These two protein chains interact to form a complex.

Interface contacts:
Residue Q155 in chain B is in contact with residue F5 in chain A (closest heavy-atom distance 3.7 Å).
Residue H70 in chain B contacts residue I2 in chain A (closest heavy-atom distance 3.7 Å).
Residue Y159 in chain B is in contact with residue I2 in chain A (closest heavy-atom distance 3.9 Å).
Residue F9 in chain B interacts with residue I2 in chain A (closest heavy-atom distance 4.4 Å).
Residue H114 in chain B interacts with residue F7 in chain A (closest heavy-atom distance 3.8 Å).
Residue R97 in chain B contacts residue F7 in chain A (closest heavy-atom distance 3.6 Å).
Residue T80 in chain B interacts with residue L9 in chain A (closest heavy-atom distance 4.0 Å).
Residue T73 in chain B interacts with residue T8 in chain A (closest heavy-atom distance 3.9 Å).
Residue K66 in chain B interacts with residue I2 in chain A (closest heavy-atom distance 2.9 Å).
Residue Y159 in chain B interacts with residue L3 in chain A (closest heavy-atom distance 3.5 Å).
Residue Y7 in chain B contacts residue G1 in chain A (closest heavy-atom distance 3.1 Å).
Residue V67 in chain B interacts with residue I2 in chain A (closest heavy-atom distance 3.7 Å).
Residue H70 in chain B contacts residue V6 in chain A (closest heavy-atom distance 3.8 Å).
Residue Y59 in chain B is in contact with residue G1 in chain A (closest heavy-atom distance 4.4 Å).
Residue D77 in chain B interacts with residue L9 in chain A (closest heavy-atom distance 3.0 Å).
Residue W147 in chain B interacts with residue T8 in chain A (closest heavy-atom distance 3.0 Å).
Residue W147 in chain B is in contact with residue F7 in chain A (closest heavy-atom distance 3.5 Å).
Residue W147 in chain B interacts with residue L9 in chain A (closest heavy-atom distance 3.8 Å).
Residue K66 in chain B is in contact with residue L3 in chain A (closest heavy-atom distance 3.5 Å).
Residue Y123 in chain B interacts with residue L9 in chain A (closest heavy-atom distance 3.9 Å).
Residue L156 in chain B is in contact with residue L3 in chain A (closest heavy-atom distance 3.7 Å).
Residue Y116 in chain B is in contact with residue F7 in chain A (closest heavy-atom distance 4.2 Å).
Residue H114 in chain B is in contact with residue L3 in chain A (closest heavy-atom distance 4.6 Å).
Residue T143 in chain B contacts residue L9 in chain A (closest heavy-atom distance 2.7 Å).
Residue D77 in chain B is in contact with residue F7 in chain A (closest heavy-atom distance 4.8 Å).
Residue T73 in chain B is in contact with residue V6 in chain A (closest heavy-atom distance 3.4 Å).
Residue Y171 in chain B is in contact with residue G1 in chain A (closest heavy-atom distance 2.9 Å).
Residue V76 in chain B contacts residue T8 in chain A (closest heavy-atom distance 4.3 Å).
Residue K66 in chain B contacts residue V6 in chain A (closest heavy-atom distance 4.8 Å).
Residue Y99 in chain B contacts residue L3 in chain A (closest heavy-atom distance 3.0 Å).
Residue E63 in chain B contacts residue I2 in chain A (closest heavy-atom distance 2.9 Å).
Residue K146 in chain B interacts with residue T8 in chain A (closest heavy-atom distance 4.2 Å).
Residue K66 in chain B contacts residue G4 in chain A (closest heavy-atom distance 3.6 Å).
Residue Y116 in chain B contacts residue L9 in chain A (closest heavy-atom distance 4.3 Å).
Residue L81 in chain B contacts residue L9 in chain A (closest heavy-atom distance 3.8 Å).
Residue D77 in chain B interacts with residue T8 in chain A (closest heavy-atom distance 3.6 Å).
Residue R97 in chain B interacts with residue L3 in chain A (closest heavy-atom distance 3.5 Å).
Residue K146 in chain B contacts residue L9 in chain A (closest heavy-atom distance 2.6 Å).
Residue T73 in chain B interacts with residue F7 in chain A (closest heavy-atom distance 3.3 Å).
Residue M45 in chain B contacts residue I2 in chain A (closest heavy-atom distance 4.4 Å).
Residue L156 in chain B interacts with residue F5 in chain A (closest heavy-atom distance 4.0 Å).
Residue Y159 in chain B is in contact with residue G1 in chain A (closest heavy-atom distance 3.8 Å).
Residue E63 in chain B is in contact with residue G1 in chain A (closest heavy-atom distance 3.3 Å).
Residue A69 in chain B contacts residue V6 in chain A (closest heavy-atom distance 4.0 Å).
Residue Y99 in chain B is in contact with residue I2 in chain A (closest heavy-atom distance 3.3 Å).
Residue V152 in chain B interacts with residue F7 in chain A (closest heavy-atom distance 3.7 Å).
Residue L156 in chain B interacts with residue F7 in chain A (closest heavy-atom distance 4.2 Å).
Residue M5 in chain B interacts with residue G1 in chain A (closest heavy-atom distance 4.1 Å).
Residue H70 in chain B interacts with residue F5 in chain A (closest heavy-atom distance 4.5 Å).
Residue W167 in chain B contacts residue G1 in chain A (closest heavy-atom distance 3.2 Å).
Residue Y84 in chain B interacts with residue L9 in chain A (closest heavy-atom distance 3.1 Å).
Residue Y7 in chain B interacts with residue I2 in chain A (closest heavy-atom distance 3.4 Å).
Residue H70 in chain B interacts with residue L3 in chain A (closest heavy-atom distance 3.3 Å).
Residue K66 in chain B interacts with residue G1 in chain A (closest heavy-atom distance 4.2 Å).

Sequence of chain A:
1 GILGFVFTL

Sequence of chain B:
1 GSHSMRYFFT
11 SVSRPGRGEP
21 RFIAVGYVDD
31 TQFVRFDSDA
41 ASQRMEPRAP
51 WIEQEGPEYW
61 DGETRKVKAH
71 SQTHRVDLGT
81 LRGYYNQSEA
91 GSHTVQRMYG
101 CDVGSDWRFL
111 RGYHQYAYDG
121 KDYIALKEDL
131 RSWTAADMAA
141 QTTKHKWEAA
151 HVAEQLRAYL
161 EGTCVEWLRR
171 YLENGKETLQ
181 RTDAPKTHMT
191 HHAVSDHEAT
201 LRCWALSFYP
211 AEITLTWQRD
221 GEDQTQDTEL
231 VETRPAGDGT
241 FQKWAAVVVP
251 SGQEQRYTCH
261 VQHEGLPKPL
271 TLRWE